Interface contacts:
Residue K171 in chain A interacts with residue S339 in chain B (closest heavy-atom distance 3.3 Å).
Residue N146 in chain A contacts residue Y127 in chain B (closest heavy-atom distance 3.6 Å).
Residue L156 in chain A is in contact with residue F296 in chain B (closest heavy-atom distance 3.8 Å).
Residue I23 in chain A interacts with residue V14 in chain B (closest heavy-atom distance 4.1 Å).
Residue S145 in chain A is in contact with residue Y127 in chain B (closest heavy-atom distance 3.1 Å).
Residue I22 in chain A is in contact with residue I22 in chain B (closest heavy-atom distance 3.9 Å).
Residue I15 in chain A contacts residue L11 in chain B (closest heavy-atom distance 3.6 Å).
Residue F29 in chain A interacts with residue R28 in chain B (closest heavy-atom distance 3.2 Å).
Residue M19 in chain A is in contact with residue I15 in chain B (closest heavy-atom distance 4.2 Å).
Residue G330 in chain A contacts residue I5 in chain B (closest heavy-atom distance 3.7 Å).
Residue M16 in chain A is in contact with residue G10 in chain B (closest heavy-atom distance 4.1 Å).
Residue K12 in chain A interacts with residue I6 in chain B (closest heavy-atom distance 3.2 Å).
Residue M16 in chain A interacts with residue I6 in chain B (closest heavy-atom distance 3.7 Å).
Residue Q167 in chain A contacts residue L341 in chain B (closest heavy-atom distance 3.4 Å).
Residue Y82 in chain A contacts residue V115 in chain B (closest heavy-atom distance 3.8 Å).
Residue M148 in chain A interacts with residue L124 in chain B (closest heavy-atom distance 3.4 Å).
Residue S85 in chain A is in contact with residue I117 in chain B (closest heavy-atom distance 3.7 Å).
Residue A30 in chain A contacts residue W304 in chain B (closest heavy-atom distance 3.6 Å).
Residue F29 in chain A contacts residue W304 in chain B (closest heavy-atom distance 4.1 Å).
Residue M19 in chain A interacts with residue V14 in chain B (closest heavy-atom distance 3.1 Å).
Residue Q167 in chain A contacts residue S291 in chain B (closest heavy-atom distance 3.7 Å).
Residue L153 in chain A contacts residue I300 in chain B (closest heavy-atom distance 3.9 Å).
Residue E164 in chain A interacts with residue L293 in chain B (closest heavy-atom distance 3.8 Å).
Residue M16 in chain A interacts with residue L11 in chain B (closest heavy-atom distance 4.0 Å).
Residue M19 in chain A interacts with residue G18 in chain B (closest heavy-atom distance 3.8 Å).
Residue M161 in chain A interacts with residue L293 in chain B (closest heavy-atom distance 3.9 Å).
Residue K171 in chain A is in contact with residue V336 in chain B (closest heavy-atom distance 3.7 Å).
Residue G26 in chain A is in contact with residue V21 in chain B (closest heavy-atom distance 3.8 Å).
Residue M148 in chain A contacts residue Y127 in chain B (closest heavy-atom distance 4.2 Å).
Residue A329 in chain A contacts residue A2 in chain B (closest heavy-atom distance 4.2 Å).
Residue V77 in chain A contacts residue L124 in chain B (closest heavy-atom distance 4.3 Å).
Residue L153 in chain A interacts with residue F296 in chain B (closest heavy-atom distance 3.4 Å).
Residue A81 in chain A contacts residue I117 in chain B (closest heavy-atom distance 4.2 Å).
Residue F37 in chain A contacts residue L297 in chain B (closest heavy-atom distance 4.0 Å).
Residue M175 in chain A is in contact with residue S333 in chain B (closest heavy-atom distance 3.2 Å).
Residue S333 in chain A is in contact with residue I5 in chain B (closest heavy-atom distance 4.2 Å).
Residue A81 in chain A is in contact with residue S120 in chain B (closest heavy-atom distance 3.4 Å).
Residue F160 in chain A is in contact with residue F296 in chain B (closest heavy-atom distance 3.8 Å).
Residue E32 in chain A contacts residue W304 in chain B (closest heavy-atom distance 3.4 Å).
Residue A81 in chain A contacts residue V121 in chain B (closest heavy-atom distance 3.9 Å).
Residue I33 in chain A contacts residue I300 in chain B (closest heavy-atom distance 4.2 Å).
Residue M175 in chain A is in contact with residue L337 in chain B (closest heavy-atom distance 4.0 Å).
Residue F160 in chain A interacts with residue L293 in chain B (closest heavy-atom distance 4.2 Å).
Residue I22 in chain A interacts with residue G18 in chain B (closest heavy-atom distance 3.6 Å).
Residue F160 in chain A interacts with residue T292 in chain B (closest heavy-atom distance 4.0 Å).
Residue M16 in chain A contacts residue V14 in chain B (closest heavy-atom distance 3.7 Å).
Residue M19 in chain A is in contact with residue M19 in chain B (closest heavy-atom distance 3.7 Å).
Residue Q174 in chain A is in contact with residue V336 in chain B (closest heavy-atom distance 3.5 Å).
Residue L80 in chain A contacts residue S120 in chain B (closest heavy-atom distance 3.8 Å).
Residue F160 in chain A contacts residue I239 in chain B (closest heavy-atom distance 3.7 Å).
Residue I23 in chain A interacts with residue G18 in chain B (closest heavy-atom distance 4.1 Å).
Residue I22 in chain A is in contact with residue V21 in chain B (closest heavy-atom distance 3.8 Å).
Residue K12 in chain A contacts residue L11 in chain B (closest heavy-atom distance 3.6 Å).
Residue K171 in chain A contacts residue L337 in chain B (closest heavy-atom distance 3.5 Å).
Residue T157 in chain A contacts residue F296 in chain B (closest heavy-atom distance 3.0 Å).
Residue I15 in chain A contacts residue I15 in chain B (closest heavy-atom distance 4.1 Å).
Residue I33 in chain A contacts residue W304 in chain B (closest heavy-atom distance 3.5 Å).
Residue G330 in chain A interacts with residue T7 in chain B (closest heavy-atom distance 3.8 Å).
Residue I23 in chain A interacts with residue L17 in chain B (closest heavy-atom distance 3.6 Å).
Residue L20 in chain A is in contact with residue V14 in chain B (closest heavy-atom distance 4.1 Å).

Sequence of chain A:
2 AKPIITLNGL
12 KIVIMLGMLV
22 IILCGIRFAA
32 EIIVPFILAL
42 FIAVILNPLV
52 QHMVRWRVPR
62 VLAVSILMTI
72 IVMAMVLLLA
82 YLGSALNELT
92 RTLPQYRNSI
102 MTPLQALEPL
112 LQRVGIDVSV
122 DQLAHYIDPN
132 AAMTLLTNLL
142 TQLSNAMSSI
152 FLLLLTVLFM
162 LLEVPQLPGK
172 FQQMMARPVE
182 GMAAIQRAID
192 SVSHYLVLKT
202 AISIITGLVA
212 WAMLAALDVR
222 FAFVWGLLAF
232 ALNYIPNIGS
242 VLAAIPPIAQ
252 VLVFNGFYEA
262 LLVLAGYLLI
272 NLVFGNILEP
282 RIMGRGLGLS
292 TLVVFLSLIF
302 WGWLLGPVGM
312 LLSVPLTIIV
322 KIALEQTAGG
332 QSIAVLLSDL

Sequence of chain B:
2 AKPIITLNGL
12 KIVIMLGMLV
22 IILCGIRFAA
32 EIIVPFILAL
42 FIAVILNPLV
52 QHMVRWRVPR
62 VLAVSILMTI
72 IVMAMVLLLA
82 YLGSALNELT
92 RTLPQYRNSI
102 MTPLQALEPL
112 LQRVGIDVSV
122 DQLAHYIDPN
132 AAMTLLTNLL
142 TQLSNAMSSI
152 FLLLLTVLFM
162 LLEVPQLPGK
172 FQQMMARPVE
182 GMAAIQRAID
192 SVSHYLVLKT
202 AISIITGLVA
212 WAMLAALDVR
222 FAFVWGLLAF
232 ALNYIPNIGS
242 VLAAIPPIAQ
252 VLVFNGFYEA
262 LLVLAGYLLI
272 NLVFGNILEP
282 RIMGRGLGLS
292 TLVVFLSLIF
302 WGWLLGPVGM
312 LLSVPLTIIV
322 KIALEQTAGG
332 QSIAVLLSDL

These two protein chains interact to form a complex.